Sequence of chain A:
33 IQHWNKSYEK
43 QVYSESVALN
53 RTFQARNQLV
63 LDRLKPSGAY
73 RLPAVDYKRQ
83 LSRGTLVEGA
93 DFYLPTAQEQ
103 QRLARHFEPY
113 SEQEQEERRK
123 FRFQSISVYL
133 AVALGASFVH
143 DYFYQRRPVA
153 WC

Contacts between the two chains:
Residue P67 in chain B contacts residue F125 in chain A (closest heavy-atom distance 3.4 Å).
Residue M150 in chain B contacts residue A152 in chain A (closest heavy-atom distance 3.5 Å).
Residue P114 in chain B contacts residue R148 in chain A (closest heavy-atom distance 3.7 Å).
Residue R72 in chain B contacts residue R124 in chain A (closest heavy-atom distance 3.8 Å).
Residue W107 in chain B interacts with residue Y146 in chain A (closest heavy-atom distance 4.3 Å).
Residue F112 in chain B interacts with residue Q147 in chain A (closest heavy-atom distance 2.8 Å).
Residue E66 in chain B is in contact with residue S127 in chain A (closest heavy-atom distance 4.2 Å).
Residue P114 in chain B is in contact with residue Y146 in chain A (closest heavy-atom distance 3.2 Å).
Residue F112 in chain B interacts with residue R149 in chain A (closest heavy-atom distance 4.4 Å).
Residue P68 in chain B is in contact with residue Q126 in chain A (closest heavy-atom distance 3.4 Å).
Residue Q73 in chain B interacts with residue F123 in chain A (closest heavy-atom distance 4.0 Å).
Residue E66 in chain B is in contact with residue I128 in chain A (closest heavy-atom distance 3.5 Å).
Residue M150 in chain B interacts with residue P150 in chain A (closest heavy-atom distance 4.4 Å).
Residue D113 in chain B contacts residue Q147 in chain A (closest heavy-atom distance 4.0 Å).
Residue F130 in chain B is in contact with residue A152 in chain A (closest heavy-atom distance 3.9 Å).
Residue F130 in chain B contacts residue P150 in chain A (closest heavy-atom distance 3.5 Å).
Residue E66 in chain B interacts with residue F125 in chain A (closest heavy-atom distance 3.7 Å).
Residue P67 in chain B is in contact with residue Q126 in chain A (closest heavy-atom distance 2.9 Å).
Residue P114 in chain B contacts residue R149 in chain A (closest heavy-atom distance 3.7 Å).
Residue N138 in chain B contacts residue W153 in chain A (closest heavy-atom distance 3.4 Å).
Residue N69 in chain B interacts with residue F125 in chain A (closest heavy-atom distance 4.0 Å).
Residue R72 in chain B is in contact with residue R120 in chain A (closest heavy-atom distance 3.5 Å).
Residue L71 in chain B contacts residue R120 in chain A (closest heavy-atom distance 3.0 Å).
Residue P143 in chain B is in contact with residue A152 in chain A (closest heavy-atom distance 4.3 Å).
Residue N138 in chain B is in contact with residue C154 in chain A (closest heavy-atom distance 2.5 Å).
Residue N138 in chain B contacts residue A152 in chain A (closest heavy-atom distance 3.0 Å).
Residue N69 in chain B interacts with residue F123 in chain A (closest heavy-atom distance 3.3 Å).
Residue P114 in chain B contacts residue Q147 in chain A (closest heavy-atom distance 3.9 Å).
Residue K141 in chain B is in contact with residue C154 in chain A (closest heavy-atom distance 3.5 Å).
Residue P143 in chain B interacts with residue C154 in chain A (closest heavy-atom distance 3.5 Å).
Residue L133 in chain B interacts with residue V151 in chain A (closest heavy-atom distance 4.2 Å).
Residue P68 in chain B interacts with residue R124 in chain A (closest heavy-atom distance 3.6 Å).
Residue R142 in chain B contacts residue C154 in chain A (closest heavy-atom distance 4.4 Å).
Residue P68 in chain B interacts with residue F125 in chain A (closest heavy-atom distance 4.1 Å).
Residue W124 in chain B contacts residue R149 in chain A (closest heavy-atom distance 3.5 Å).
Residue L120 in chain B interacts with residue P150 in chain A (closest heavy-atom distance 3.8 Å).
Residue N69 in chain B interacts with residue R124 in chain A (closest heavy-atom distance 3.0 Å).
Residue F130 in chain B is in contact with residue V151 in chain A (closest heavy-atom distance 4.1 Å).
Residue M150 in chain B contacts residue V151 in chain A (closest heavy-atom distance 4.1 Å).
Residue F84 in chain B is in contact with residue Y95 in chain A (closest heavy-atom distance 3.9 Å).
Residue K146 in chain B contacts residue W153 in chain A (closest heavy-atom distance 3.6 Å).
Residue R72 in chain B is in contact with residue F123 in chain A (closest heavy-atom distance 3.2 Å).
Residue S134 in chain B interacts with residue V151 in chain A (closest heavy-atom distance 3.9 Å).
Residue K146 in chain B contacts residue C154 in chain A (closest heavy-atom distance 3.6 Å).
Residue N86 in chain B contacts residue D93 in chain A (closest heavy-atom distance 3.1 Å).
Residue P115 in chain B contacts residue R149 in chain A (closest heavy-atom distance 4.2 Å).
Residue S134 in chain B is in contact with residue A152 in chain A (closest heavy-atom distance 3.4 Å).
Residue P74 in chain B contacts residue F123 in chain A (closest heavy-atom distance 4.1 Å).
Residue W107 in chain B is in contact with residue H142 in chain A (closest heavy-atom distance 3.2 Å).
Residue W124 in chain B is in contact with residue P150 in chain A (closest heavy-atom distance 3.1 Å).
Residue D113 in chain B is in contact with residue Y146 in chain A (closest heavy-atom distance 4.0 Å).
Residue W63 in chain B is in contact with residue F125 in chain A (closest heavy-atom distance 3.9 Å).
Residue A85 in chain B is in contact with residue D93 in chain A (closest heavy-atom distance 4.1 Å).
Residue I147 in chain B is in contact with residue A152 in chain A (closest heavy-atom distance 4.1 Å).
Residue N69 in chain B is in contact with residue Q126 in chain A (closest heavy-atom distance 4.4 Å).
Residue D113 in chain B interacts with residue R149 in chain A (closest heavy-atom distance 4.3 Å).
Residue V65 in chain B interacts with residue I128 in chain A (closest heavy-atom distance 4.4 Å).
Residue R87 in chain B is in contact with residue D93 in chain A (closest heavy-atom distance 4.2 Å).
Residue Q73 in chain B contacts residue R120 in chain A (closest heavy-atom distance 4.4 Å).
Residue E66 in chain B interacts with residue Q126 in chain A (closest heavy-atom distance 2.9 Å).

Sequence of chain B:
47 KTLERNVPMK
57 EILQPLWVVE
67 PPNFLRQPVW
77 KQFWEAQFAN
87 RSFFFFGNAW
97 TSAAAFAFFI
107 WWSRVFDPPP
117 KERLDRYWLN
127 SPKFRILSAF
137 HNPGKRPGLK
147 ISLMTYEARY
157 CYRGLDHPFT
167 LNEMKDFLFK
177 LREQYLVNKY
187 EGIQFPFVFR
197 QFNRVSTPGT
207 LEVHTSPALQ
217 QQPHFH

This data describes a binding interaction between two proteins.